Sequence of protein 2:
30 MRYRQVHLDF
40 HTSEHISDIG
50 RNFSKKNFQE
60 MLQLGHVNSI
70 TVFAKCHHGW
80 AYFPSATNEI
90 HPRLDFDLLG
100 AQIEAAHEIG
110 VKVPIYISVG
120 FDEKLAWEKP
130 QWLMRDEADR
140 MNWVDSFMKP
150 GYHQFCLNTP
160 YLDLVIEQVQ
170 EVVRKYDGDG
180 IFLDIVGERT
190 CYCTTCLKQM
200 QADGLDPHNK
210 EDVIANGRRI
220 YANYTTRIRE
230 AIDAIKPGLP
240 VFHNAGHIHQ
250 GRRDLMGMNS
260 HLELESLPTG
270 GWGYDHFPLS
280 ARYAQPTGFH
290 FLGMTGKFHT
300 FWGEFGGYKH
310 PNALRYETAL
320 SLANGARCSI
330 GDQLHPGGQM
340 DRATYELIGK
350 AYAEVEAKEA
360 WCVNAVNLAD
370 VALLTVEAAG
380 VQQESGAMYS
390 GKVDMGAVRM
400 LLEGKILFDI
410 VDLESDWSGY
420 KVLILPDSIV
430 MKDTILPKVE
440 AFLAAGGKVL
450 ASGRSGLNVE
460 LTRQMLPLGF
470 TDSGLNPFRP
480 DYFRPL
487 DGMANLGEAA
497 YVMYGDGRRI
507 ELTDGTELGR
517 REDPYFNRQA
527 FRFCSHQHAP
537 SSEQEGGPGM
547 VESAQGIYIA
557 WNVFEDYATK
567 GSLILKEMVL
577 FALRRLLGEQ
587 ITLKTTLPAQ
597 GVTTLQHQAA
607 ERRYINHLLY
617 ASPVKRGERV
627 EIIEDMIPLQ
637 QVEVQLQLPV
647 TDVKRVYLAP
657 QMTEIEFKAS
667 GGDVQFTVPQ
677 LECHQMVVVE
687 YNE

These two protein chains interact to form a complex.

Residue-level contacts at the interface:
Residue F527 in protein 1 contacts residue H44 in protein 2 (closest heavy-atom distance 3.1 Å).
Residue L492 in protein 1 interacts with residue R341 in protein 2 (closest heavy-atom distance 2.9 Å).
Residue R341 in protein 1 is in contact with residue E494 in protein 2 (closest heavy-atom distance 2.7 Å).
Residue S531 in protein 1 contacts residue Y151 in protein 2 (closest heavy-atom distance 3.2 Å).
Residue K572 in protein 1 is in contact with residue E630 in protein 2 (closest heavy-atom distance 2.7 Å).
Residue G567 in protein 1 contacts residue H298 in protein 2 (closest heavy-atom distance 3.2 Å).
Residue H534 in protein 1 is in contact with residue F304 in protein 2 (closest heavy-atom distance 2.8 Å).
Residue S537 in protein 1 is in contact with residue H334 in protein 2 (closest heavy-atom distance 2.7 Å).
Residue Y616 in protein 1 interacts with residue D631 in protein 2 (closest heavy-atom distance 2.5 Å).
Residue E624 in protein 1 is in contact with residue T565 in protein 2 (closest heavy-atom distance 3.0 Å).
Residue K621 in protein 1 interacts with residue E627 in protein 2 (closest heavy-atom distance 3.3 Å).
Residue Q636 in protein 1 contacts residue Q636 in protein 2 (closest heavy-atom distance 2.4 Å).
Residue H77 in protein 1 interacts with residue F529 in protein 2 (closest heavy-atom distance 3.3 Å).
Residue R398 in protein 1 interacts with residue G623 in protein 2 (closest heavy-atom distance 3.0 Å).
Residue G623 in protein 1 interacts with residue R398 in protein 2 (closest heavy-atom distance 3.0 Å).
Residue A564 in protein 1 interacts with residue E624 in protein 2 (closest heavy-atom distance 3.3 Å).
Residue G623 in protein 1 is in contact with residue A564 in protein 2 (closest heavy-atom distance 3.0 Å).
Residue F304 in protein 1 is in contact with residue H534 in protein 2 (closest heavy-atom distance 2.8 Å).
Residue Q596 in protein 1 is in contact with residue R622 in protein 2 (closest heavy-atom distance 2.7 Å).
Residue H298 in protein 1 is in contact with residue G567 in protein 2 (closest heavy-atom distance 3.2 Å).
Residue E630 in protein 1 is in contact with residue K572 in protein 2 (closest heavy-atom distance 2.7 Å).
Residue Y500 in protein 1 interacts with residue E303 in protein 2 (closest heavy-atom distance 2.6 Å).
Residue Q596 in protein 1 is in contact with residue D631 in protein 2 (closest heavy-atom distance 2.9 Å).
Residue D631 in protein 1 interacts with residue Y616 in protein 2 (closest heavy-atom distance 2.5 Å).
Residue K391 in protein 1 is in contact with residue E624 in protein 2 (closest heavy-atom distance 2.8 Å).
Residue Y151 in protein 1 interacts with residue S531 in protein 2 (closest heavy-atom distance 3.2 Å).
Residue H44 in protein 1 contacts residue F527 in protein 2 (closest heavy-atom distance 3.1 Å).
Residue H334 in protein 1 is in contact with residue S537 in protein 2 (closest heavy-atom distance 2.7 Å).
Residue F529 in protein 1 interacts with residue H77 in protein 2 (closest heavy-atom distance 3.3 Å).
Residue Y563 in protein 1 interacts with residue R622 in protein 2 (closest heavy-atom distance 3.2 Å).
Residue L492 in protein 1 is in contact with residue E345 in protein 2 (closest heavy-atom distance 3.3 Å).
Residue E627 in protein 1 contacts residue K621 in protein 2 (closest heavy-atom distance 3.3 Å).
Residue A595 in protein 1 interacts with residue D631 in protein 2 (closest heavy-atom distance 2.9 Å).
Residue F300 in protein 1 is in contact with residue Q533 in protein 2 (closest heavy-atom distance 3.1 Å).
Residue Q533 in protein 1 contacts residue F300 in protein 2 (closest heavy-atom distance 3.1 Å).
Residue E624 in protein 1 is in contact with residue K391 in protein 2 (closest heavy-atom distance 2.8 Å).
Residue W301 in protein 1 interacts with residue Q533 in protein 2 (closest heavy-atom distance 2.9 Å).
Residue K566 in protein 1 is in contact with residue H298 in protein 2 (closest heavy-atom distance 2.8 Å).
Residue S531 in protein 1 is in contact with residue H77 in protein 2 (closest heavy-atom distance 3.2 Å).
Residue R341 in protein 1 contacts residue L492 in protein 2 (closest heavy-atom distance 2.9 Å).
Residue R622 in protein 1 contacts residue Q596 in protein 2 (closest heavy-atom distance 2.7 Å).
Residue G305 in protein 1 is in contact with residue A496 in protein 2 (closest heavy-atom distance 3.2 Å).
Residue E345 in protein 1 is in contact with residue L492 in protein 2 (closest heavy-atom distance 3.3 Å).
Residue D631 in protein 1 is in contact with residue A595 in protein 2 (closest heavy-atom distance 2.9 Å).
Residue Q533 in protein 1 is in contact with residue W301 in protein 2 (closest heavy-atom distance 2.9 Å).
Residue R622 in protein 1 interacts with residue Y563 in protein 2 (closest heavy-atom distance 3.2 Å).
Residue H298 in protein 1 is in contact with residue K566 in protein 2 (closest heavy-atom distance 2.8 Å).
Residue E303 in protein 1 is in contact with residue Y500 in protein 2 (closest heavy-atom distance 2.6 Å).
Residue V498 in protein 1 contacts residue G305 in protein 2 (closest heavy-atom distance 3.0 Å).
Residue A496 in protein 1 is in contact with residue G305 in protein 2 (closest heavy-atom distance 3.2 Å).
Residue S531 in protein 1 contacts residue Q332 in protein 2 (closest heavy-atom distance 2.9 Å).
Residue A564 in protein 1 contacts residue G623 in protein 2 (closest heavy-atom distance 3.0 Å).
Residue D631 in protein 1 is in contact with residue Q596 in protein 2 (closest heavy-atom distance 2.9 Å).
Residue G305 in protein 1 is in contact with residue V498 in protein 2 (closest heavy-atom distance 3.0 Å).
Residue T565 in protein 1 is in contact with residue E624 in protein 2 (closest heavy-atom distance 3.0 Å).
Residue H77 in protein 1 is in contact with residue S531 in protein 2 (closest heavy-atom distance 3.2 Å).
Residue T565 in protein 1 contacts residue G623 in protein 2 (closest heavy-atom distance 3.3 Å).
Residue E494 in protein 1 is in contact with residue R341 in protein 2 (closest heavy-atom distance 2.7 Å).
Residue Q332 in protein 1 interacts with residue S531 in protein 2 (closest heavy-atom distance 2.9 Å).
Residue E624 in protein 1 is in contact with residue A564 in protein 2 (closest heavy-atom distance 3.3 Å).

Sequence of protein 1:
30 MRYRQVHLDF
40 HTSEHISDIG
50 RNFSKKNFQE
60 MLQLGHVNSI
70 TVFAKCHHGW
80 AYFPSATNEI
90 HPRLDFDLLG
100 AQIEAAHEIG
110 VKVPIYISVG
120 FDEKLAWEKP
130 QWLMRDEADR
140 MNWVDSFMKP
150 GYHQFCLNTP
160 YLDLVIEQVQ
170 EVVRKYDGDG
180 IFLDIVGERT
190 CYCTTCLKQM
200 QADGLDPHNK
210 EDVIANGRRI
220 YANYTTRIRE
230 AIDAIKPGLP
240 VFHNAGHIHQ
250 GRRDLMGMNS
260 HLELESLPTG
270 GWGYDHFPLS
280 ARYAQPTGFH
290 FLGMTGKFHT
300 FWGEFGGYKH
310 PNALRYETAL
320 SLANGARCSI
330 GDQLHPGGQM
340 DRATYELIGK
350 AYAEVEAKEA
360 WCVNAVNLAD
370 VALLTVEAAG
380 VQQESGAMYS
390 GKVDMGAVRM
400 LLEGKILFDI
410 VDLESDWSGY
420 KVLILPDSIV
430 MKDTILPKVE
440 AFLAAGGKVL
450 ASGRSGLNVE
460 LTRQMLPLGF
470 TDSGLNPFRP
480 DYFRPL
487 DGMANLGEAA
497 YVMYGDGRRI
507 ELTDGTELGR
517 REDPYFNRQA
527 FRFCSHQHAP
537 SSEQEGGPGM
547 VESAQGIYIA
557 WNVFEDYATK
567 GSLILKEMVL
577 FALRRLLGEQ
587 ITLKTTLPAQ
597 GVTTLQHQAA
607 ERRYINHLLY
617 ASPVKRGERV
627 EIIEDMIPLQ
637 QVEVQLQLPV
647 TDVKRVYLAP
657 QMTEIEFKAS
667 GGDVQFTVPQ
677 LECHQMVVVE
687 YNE